Sequence of protein 2:
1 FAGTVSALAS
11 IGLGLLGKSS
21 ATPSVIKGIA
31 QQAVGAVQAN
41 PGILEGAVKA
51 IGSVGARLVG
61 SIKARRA

Interface contacts:
Residue L58 in protein 2 contacts residue R57 in protein 1 (closest heavy-atom distance 2.9 Å).
Residue K63 in protein 2 contacts residue V48 in protein 1 (closest heavy-atom distance 4.1 Å).
Residue R57 in protein 2 contacts residue R57 in protein 1 (closest heavy-atom distance 3.1 Å).
Residue I62 in protein 2 contacts residue A50 in protein 1 (closest heavy-atom distance 5.0 Å).
Residue S61 in protein 2 is in contact with residue V54 in protein 1 (closest heavy-atom distance 4.5 Å).
Residue S61 in protein 2 is in contact with residue K49 in protein 1 (closest heavy-atom distance 3.8 Å).
Residue K49 in protein 2 is in contact with residue L58 in protein 1 (closest heavy-atom distance 3.2 Å).
Residue L58 in protein 2 interacts with residue G55 in protein 1 (closest heavy-atom distance 4.7 Å).
Residue V54 in protein 2 is in contact with residue S61 in protein 1 (closest heavy-atom distance 4.5 Å).
Residue A50 in protein 2 contacts residue I62 in protein 1 (closest heavy-atom distance 5.0 Å).
Residue V48 in protein 2 is in contact with residue K63 in protein 1 (closest heavy-atom distance 4.1 Å).
Residue R66 in protein 2 interacts with residue A2 in protein 1 (closest heavy-atom distance 2.5 Å).
Residue V54 in protein 2 interacts with residue L58 in protein 1 (closest heavy-atom distance 2.8 Å).
Residue I62 in protein 2 is in contact with residue K49 in protein 1 (closest heavy-atom distance 2.8 Å).
Residue I51 in protein 2 contacts residue L58 in protein 1 (closest heavy-atom distance 4.8 Å).
Residue L58 in protein 2 interacts with residue K49 in protein 1 (closest heavy-atom distance 3.2 Å).
Residue R66 in protein 2 is in contact with residue F1 in protein 1 (closest heavy-atom distance 4.2 Å).
Residue I62 in protein 2 contacts residue I51 in protein 1 (closest heavy-atom distance 2.9 Å).
Residue K49 in protein 2 interacts with residue R65 in protein 1 (closest heavy-atom distance 3.3 Å).
Residue I62 in protein 2 contacts residue V54 in protein 1 (closest heavy-atom distance 4.5 Å).
Residue A2 in protein 2 contacts residue R66 in protein 1 (closest heavy-atom distance 2.5 Å).
Residue K49 in protein 2 contacts residue I62 in protein 1 (closest heavy-atom distance 2.8 Å).
Residue F1 in protein 2 interacts with residue R66 in protein 1 (closest heavy-atom distance 4.2 Å).
Residue V48 in protein 2 contacts residue I62 in protein 1 (closest heavy-atom distance 3.4 Å).
Residue R65 in protein 2 interacts with residue K49 in protein 1 (closest heavy-atom distance 3.3 Å).
Residue L58 in protein 2 contacts residue V54 in protein 1 (closest heavy-atom distance 2.8 Å).
Residue L58 in protein 2 is in contact with residue I51 in protein 1 (closest heavy-atom distance 4.8 Å).
Residue V54 in protein 2 contacts residue I62 in protein 1 (closest heavy-atom distance 4.5 Å).
Residue K49 in protein 2 contacts residue S61 in protein 1 (closest heavy-atom distance 3.8 Å).
Residue V48 in protein 2 contacts residue R65 in protein 1 (closest heavy-atom distance 3.6 Å).
Residue I51 in protein 2 contacts residue I62 in protein 1 (closest heavy-atom distance 2.9 Å).
Residue I62 in protein 2 is in contact with residue V48 in protein 1 (closest heavy-atom distance 3.4 Å).
Residue R66 in protein 2 interacts with residue G3 in protein 1 (closest heavy-atom distance 4.7 Å).
Residue R65 in protein 2 contacts residue V48 in protein 1 (closest heavy-atom distance 3.6 Å).
Residue G55 in protein 2 contacts residue L58 in protein 1 (closest heavy-atom distance 4.7 Å).
Residue A47 in protein 2 contacts residue R65 in protein 1 (closest heavy-atom distance 2.9 Å).
Residue R57 in protein 2 is in contact with residue L58 in protein 1 (closest heavy-atom distance 2.9 Å).
Residue R65 in protein 2 is in contact with residue A47 in protein 1 (closest heavy-atom distance 2.9 Å).
Residue L58 in protein 2 contacts residue L58 in protein 1 (closest heavy-atom distance 3.1 Å).
Residue G3 in protein 2 contacts residue R66 in protein 1 (closest heavy-atom distance 4.7 Å).

Sequence of protein 1:
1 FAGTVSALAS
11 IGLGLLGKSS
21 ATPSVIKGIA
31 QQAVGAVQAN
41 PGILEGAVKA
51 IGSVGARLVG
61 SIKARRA

This data describes a binding interaction between two proteins.